Sequence of protein 2:
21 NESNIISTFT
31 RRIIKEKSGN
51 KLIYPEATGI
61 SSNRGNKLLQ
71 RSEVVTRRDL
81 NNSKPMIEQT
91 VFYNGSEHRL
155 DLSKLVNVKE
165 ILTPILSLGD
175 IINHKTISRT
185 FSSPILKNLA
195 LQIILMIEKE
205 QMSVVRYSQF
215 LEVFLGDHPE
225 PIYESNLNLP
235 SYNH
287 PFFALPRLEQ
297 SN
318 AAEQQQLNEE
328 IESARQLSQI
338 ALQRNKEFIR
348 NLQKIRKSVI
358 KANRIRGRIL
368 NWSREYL

Contacts between the two chains:
Residue R210 in protein 2 is in contact with residue I50 in protein 1 (closest heavy-atom distance 4.0 Å).
Residue N94 in protein 2 contacts residue S145 in protein 1 (closest heavy-atom distance 4.0 Å).
Residue A338 in protein 2 contacts residue M80 in protein 1 (closest heavy-atom distance 4.1 Å).
Residue R341 in protein 2 interacts with residue M80 in protein 1 (closest heavy-atom distance 3.1 Å).
Residue N342 in protein 2 interacts with residue L83 in protein 1 (closest heavy-atom distance 3.4 Å).
Residue Y211 in protein 2 interacts with residue M43 in protein 1 (closest heavy-atom distance 3.6 Å).
Residue Q196 in protein 2 contacts residue H33 in protein 1 (closest heavy-atom distance 3.1 Å).
Residue N348 in protein 2 is in contact with residue S90 in protein 1 (closest heavy-atom distance 3.5 Å).
Residue I352 in protein 2 interacts with residue L97 in protein 1 (closest heavy-atom distance 4.0 Å).
Residue T184 in protein 2 contacts residue E19 in protein 1 (closest heavy-atom distance 3.0 Å).
Residue N348 in protein 2 contacts residue L94 in protein 1 (closest heavy-atom distance 3.2 Å).
Residue L193 in protein 2 interacts with residue L29 in protein 1 (closest heavy-atom distance 3.8 Å).
Residue S355 in protein 2 contacts residue L97 in protein 1 (closest heavy-atom distance 3.2 Å).
Residue L193 in protein 2 contacts residue T25 in protein 1 (closest heavy-atom distance 4.0 Å).
Residue K351 in protein 2 contacts residue L94 in protein 1 (closest heavy-atom distance 3.6 Å).
Residue K163 in protein 2 is in contact with residue S143 in protein 1 (closest heavy-atom distance 3.7 Å).
Residue V162 in protein 2 contacts residue N146 in protein 1 (closest heavy-atom distance 3.3 Å).
Residue A338 in protein 2 contacts residue L83 in protein 1 (closest heavy-atom distance 4.1 Å).
Residue L334 in protein 2 interacts with residue Y76 in protein 1 (closest heavy-atom distance 3.5 Å).
Residue M200 in protein 2 interacts with residue L29 in protein 1 (closest heavy-atom distance 3.9 Å).
Residue I362 in protein 2 contacts residue Y108 in protein 1 (closest heavy-atom distance 3.4 Å).
Residue V91 in protein 2 contacts residue L153 in protein 1 (closest heavy-atom distance 3.6 Å).
Residue S355 in protein 2 interacts with residue F21 in protein 1 (closest heavy-atom distance 3.5 Å).
Residue R341 in protein 2 contacts residue E84 in protein 1 (closest heavy-atom distance 3.8 Å).
Residue L324 in protein 2 contacts residue V66 in protein 1 (closest heavy-atom distance 3.6 Å).
Residue F185 in protein 2 contacts residue L18 in protein 1 (closest heavy-atom distance 3.6 Å).
Residue L334 in protein 2 contacts residue M80 in protein 1 (closest heavy-atom distance 3.7 Å).
Residue P168 in protein 2 is in contact with residue N12 in protein 1 (closest heavy-atom distance 3.4 Å).
Residue F345 in protein 2 is in contact with residue L32 in protein 1 (closest heavy-atom distance 3.5 Å).
Residue T167 in protein 2 contacts residue E136 in protein 1 (closest heavy-atom distance 2.7 Å).
Residue F345 in protein 2 is in contact with residue K86 in protein 1 (closest heavy-atom distance 3.2 Å).
Residue Y211 in protein 2 interacts with residue L46 in protein 1 (closest heavy-atom distance 3.9 Å).
Residue R341 in protein 2 contacts residue M87 in protein 1 (closest heavy-atom distance 3.4 Å).
Residue S355 in protein 2 contacts residue T101 in protein 1 (closest heavy-atom distance 3.1 Å).
Residue A359 in protein 2 is in contact with residue F21 in protein 1 (closest heavy-atom distance 3.5 Å).
Residue I352 in protein 2 is in contact with residue M93 in protein 1 (closest heavy-atom distance 3.6 Å).
Residue S157 in protein 2 interacts with residue S150 in protein 1 (closest heavy-atom distance 3.4 Å).
Residue Y93 in protein 2 is in contact with residue K148 in protein 1 (closest heavy-atom distance 3.1 Å).
Residue Y93 in protein 2 interacts with residue S149 in protein 1 (closest heavy-atom distance 3.9 Å).
Residue R365 in protein 2 is in contact with residue Y108 in protein 1 (closest heavy-atom distance 3.5 Å).
Residue L334 in protein 2 interacts with residue E77 in protein 1 (closest heavy-atom distance 3.3 Å).
Residue F214 in protein 2 interacts with residue I72 in protein 1 (closest heavy-atom distance 4.0 Å).
Residue Y93 in protein 2 contacts residue S145 in protein 1 (closest heavy-atom distance 3.5 Å).
Residue E327 in protein 2 contacts residue N70 in protein 1 (closest heavy-atom distance 2.9 Å).
Residue F214 in protein 2 contacts residue F53 in protein 1 (closest heavy-atom distance 4.0 Å).
Residue L190 in protein 2 contacts residue L18 in protein 1 (closest heavy-atom distance 4.0 Å).
Residue M200 in protein 2 interacts with residue D36 in protein 1 (closest heavy-atom distance 3.6 Å).
Residue R210 in protein 2 contacts residue N47 in protein 1 (closest heavy-atom distance 2.6 Å).
Residue N298 in protein 2 contacts residue N59 in protein 1 (closest heavy-atom distance 3.2 Å).
Residue A359 in protein 2 contacts residue L104 in protein 1 (closest heavy-atom distance 3.9 Å).
Residue A331 in protein 2 contacts residue N73 in protein 1 (closest heavy-atom distance 3.4 Å).
Residue R341 in protein 2 contacts residue L83 in protein 1 (closest heavy-atom distance 3.8 Å).
Residue Y211 in protein 2 interacts with residue Y76 in protein 1 (closest heavy-atom distance 3.1 Å).
Residue R363 in protein 2 is in contact with residue L18 in protein 1 (closest heavy-atom distance 4.0 Å).
Residue F345 in protein 2 contacts residue S90 in protein 1 (closest heavy-atom distance 3.2 Å).
Residue N298 in protein 2 interacts with residue F53 in protein 1 (closest heavy-atom distance 3.3 Å).
Residue S335 in protein 2 is in contact with residue Y76 in protein 1 (closest heavy-atom distance 4.0 Å).
Residue E327 in protein 2 interacts with residue N73 in protein 1 (closest heavy-atom distance 3.6 Å).
Residue N348 in protein 2 is in contact with residue S91 in protein 1 (closest heavy-atom distance 3.8 Å).
Residue E204 in protein 2 contacts residue K86 in protein 1 (closest heavy-atom distance 3.2 Å).

The following describes two proteins that form a bound complex.

Sequence of protein 1:
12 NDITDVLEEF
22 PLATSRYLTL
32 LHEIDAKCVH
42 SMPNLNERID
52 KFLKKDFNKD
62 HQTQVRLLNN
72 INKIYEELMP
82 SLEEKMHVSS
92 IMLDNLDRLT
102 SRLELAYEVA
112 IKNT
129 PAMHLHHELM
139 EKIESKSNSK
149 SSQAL